The following describes two proteins that form a bound complex.

Sequence of the first protein:
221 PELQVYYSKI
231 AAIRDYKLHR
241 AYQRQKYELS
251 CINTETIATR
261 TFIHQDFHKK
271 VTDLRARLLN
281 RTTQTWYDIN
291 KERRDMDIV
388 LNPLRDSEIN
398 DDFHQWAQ

Sequence of the second protein:
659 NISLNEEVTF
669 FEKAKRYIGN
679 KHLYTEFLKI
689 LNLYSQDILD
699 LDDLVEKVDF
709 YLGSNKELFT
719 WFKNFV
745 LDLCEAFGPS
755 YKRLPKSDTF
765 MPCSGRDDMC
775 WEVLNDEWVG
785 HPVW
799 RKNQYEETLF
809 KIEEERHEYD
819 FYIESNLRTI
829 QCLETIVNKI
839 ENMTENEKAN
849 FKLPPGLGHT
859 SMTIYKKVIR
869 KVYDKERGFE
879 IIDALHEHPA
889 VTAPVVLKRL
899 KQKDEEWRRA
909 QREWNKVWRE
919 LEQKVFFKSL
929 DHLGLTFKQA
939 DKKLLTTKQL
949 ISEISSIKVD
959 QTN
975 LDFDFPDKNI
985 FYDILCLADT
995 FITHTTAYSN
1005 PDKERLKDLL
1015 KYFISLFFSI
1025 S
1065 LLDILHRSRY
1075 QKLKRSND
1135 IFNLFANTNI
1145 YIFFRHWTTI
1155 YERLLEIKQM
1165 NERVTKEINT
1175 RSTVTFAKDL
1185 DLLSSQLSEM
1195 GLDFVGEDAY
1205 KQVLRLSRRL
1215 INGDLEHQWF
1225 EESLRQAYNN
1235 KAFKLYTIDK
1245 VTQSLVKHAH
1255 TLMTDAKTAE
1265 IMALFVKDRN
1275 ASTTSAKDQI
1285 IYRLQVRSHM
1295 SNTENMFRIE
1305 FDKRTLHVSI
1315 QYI

Residue-level contacts at the interface:
Residue T1179 in the second protein contacts residue Y247 in the first protein (closest heavy-atom distance 3.2 Å).
Residue D1183 in the second protein interacts with residue Q243 in the first protein (closest heavy-atom distance 4.0 Å).
Residue D1183 in the second protein is in contact with residue Y247 in the first protein (closest heavy-atom distance 3.7 Å).
Residue D1183 in the second protein is in contact with residue R244 in the first protein (closest heavy-atom distance 5.0 Å).
Residue D1183 in the second protein interacts with residue R240 in the first protein (closest heavy-atom distance 3.4 Å).
Residue F1180 in the second protein interacts with residue Y247 in the first protein (closest heavy-atom distance 3.4 Å).
Residue D1185 in the second protein contacts residue R240 in the first protein (closest heavy-atom distance 4.8 Å).